Sequence of protein 1:
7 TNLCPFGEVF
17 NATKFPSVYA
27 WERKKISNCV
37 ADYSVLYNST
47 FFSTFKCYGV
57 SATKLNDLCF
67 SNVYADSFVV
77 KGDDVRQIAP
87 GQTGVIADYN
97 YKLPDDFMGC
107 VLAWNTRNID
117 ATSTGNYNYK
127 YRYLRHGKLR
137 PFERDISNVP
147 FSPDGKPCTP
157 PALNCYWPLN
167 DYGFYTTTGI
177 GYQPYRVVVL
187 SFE

Interface contacts:
Residue F51 in protein 2 is in contact with residue F51 in protein 1 (closest heavy-atom distance 3.9 Å).
Residue F51 in protein 2 is in contact with residue C53 in protein 1 (closest heavy-atom distance 2.8 Å).
Residue Y39 in protein 2 interacts with residue A58 in protein 1 (closest heavy-atom distance 3.5 Å).
Residue F48 in protein 2 interacts with residue V56 in protein 1 (closest heavy-atom distance 2.9 Å).
Residue T59 in protein 2 contacts residue N44 in protein 1 (closest heavy-atom distance 3.3 Å).
Residue F66 in protein 2 is in contact with residue L61 in protein 1 (closest heavy-atom distance 4.2 Å).
Residue T59 in protein 2 contacts residue Y39 in protein 1 (closest heavy-atom distance 3.3 Å).
Residue T59 in protein 2 is in contact with residue S40 in protein 1 (closest heavy-atom distance 4.1 Å).
Residue K52 in protein 2 interacts with residue K52 in protein 1 (closest heavy-atom distance 4.1 Å).
Residue F16 in protein 2 is in contact with residue L61 in protein 1 (closest heavy-atom distance 3.9 Å).
Residue N62 in protein 2 interacts with residue Y39 in protein 1 (closest heavy-atom distance 3.6 Å).
Residue F51 in protein 2 contacts residue L64 in protein 1 (closest heavy-atom distance 3.8 Å).
Residue V56 in protein 2 is in contact with residue F47 in protein 1 (closest heavy-atom distance 3.6 Å).
Residue C53 in protein 2 contacts residue F51 in protein 1 (closest heavy-atom distance 2.9 Å).
Residue F51 in protein 2 contacts residue L61 in protein 1 (closest heavy-atom distance 3.7 Å).
Residue S57 in protein 2 contacts residue T46 in protein 1 (closest heavy-atom distance 3.1 Å).
Residue Y39 in protein 2 interacts with residue L61 in protein 1 (closest heavy-atom distance 3.6 Å).
Residue L108 in protein 2 is in contact with residue L61 in protein 1 (closest heavy-atom distance 4.5 Å).
Residue L42 in protein 2 contacts residue A58 in protein 1 (closest heavy-atom distance 3.7 Å).
Residue A58 in protein 2 interacts with residue F48 in protein 1 (closest heavy-atom distance 3.6 Å).
Residue T46 in protein 2 contacts residue A58 in protein 1 (closest heavy-atom distance 3.0 Å).
Residue F48 in protein 2 contacts residue A58 in protein 1 (closest heavy-atom distance 3.5 Å).
Residue Y43 in protein 2 interacts with residue T59 in protein 1 (closest heavy-atom distance 3.4 Å).
Residue S57 in protein 2 contacts residue F47 in protein 1 (closest heavy-atom distance 3.7 Å).
Residue F51 in protein 2 contacts residue V56 in protein 1 (closest heavy-atom distance 3.9 Å).
Residue A58 in protein 2 interacts with residue T46 in protein 1 (closest heavy-atom distance 3.0 Å).
Residue L42 in protein 2 contacts residue T59 in protein 1 (closest heavy-atom distance 3.6 Å).
Residue Y39 in protein 2 is in contact with residue N62 in protein 1 (closest heavy-atom distance 3.6 Å).
Residue T59 in protein 2 contacts residue L42 in protein 1 (closest heavy-atom distance 3.4 Å).
Residue L61 in protein 2 is in contact with residue F48 in protein 1 (closest heavy-atom distance 4.0 Å).
Residue L64 in protein 2 interacts with residue F51 in protein 1 (closest heavy-atom distance 3.4 Å).
Residue L61 in protein 2 contacts residue F66 in protein 1 (closest heavy-atom distance 4.2 Å).
Residue K52 in protein 2 is in contact with residue F51 in protein 1 (closest heavy-atom distance 3.4 Å).
Residue F48 in protein 2 is in contact with residue L61 in protein 1 (closest heavy-atom distance 3.9 Å).
Residue T46 in protein 2 is in contact with residue V56 in protein 1 (closest heavy-atom distance 4.2 Å).
Residue F47 in protein 2 contacts residue V56 in protein 1 (closest heavy-atom distance 3.6 Å).
Residue L61 in protein 2 is in contact with residue L108 in protein 1 (closest heavy-atom distance 4.4 Å).
Residue F48 in protein 2 contacts residue S57 in protein 1 (closest heavy-atom distance 3.6 Å).
Residue C65 in protein 2 interacts with residue C65 in protein 1 (closest heavy-atom distance 3.3 Å).
Residue L61 in protein 2 interacts with residue F16 in protein 1 (closest heavy-atom distance 4.3 Å).
Residue G55 in protein 2 contacts residue F47 in protein 1 (closest heavy-atom distance 4.2 Å).
Residue Y39 in protein 2 contacts residue T59 in protein 1 (closest heavy-atom distance 3.5 Å).
Residue A58 in protein 2 interacts with residue L42 in protein 1 (closest heavy-atom distance 3.6 Å).
Residue V56 in protein 2 interacts with residue T46 in protein 1 (closest heavy-atom distance 4.4 Å).
Residue V56 in protein 2 is in contact with residue F48 in protein 1 (closest heavy-atom distance 3.0 Å).
Residue L61 in protein 2 interacts with residue L42 in protein 1 (closest heavy-atom distance 4.5 Å).
Residue F66 in protein 2 is in contact with residue L64 in protein 1 (closest heavy-atom distance 4.6 Å).
Residue L61 in protein 2 interacts with residue F51 in protein 1 (closest heavy-atom distance 3.8 Å).
Residue L61 in protein 2 interacts with residue Y39 in protein 1 (closest heavy-atom distance 3.6 Å).
Residue T59 in protein 2 contacts residue Y43 in protein 1 (closest heavy-atom distance 3.6 Å).
Residue N44 in protein 2 interacts with residue T59 in protein 1 (closest heavy-atom distance 4.0 Å).
Residue A58 in protein 2 interacts with residue Y43 in protein 1 (closest heavy-atom distance 3.9 Å).
Residue T46 in protein 2 interacts with residue S57 in protein 1 (closest heavy-atom distance 3.0 Å).
Residue F16 in protein 2 contacts residue A58 in protein 1 (closest heavy-atom distance 4.6 Å).
Residue F51 in protein 2 is in contact with residue K52 in protein 1 (closest heavy-atom distance 3.4 Å).
Residue V56 in protein 2 interacts with residue F51 in protein 1 (closest heavy-atom distance 4.0 Å).
Residue F47 in protein 2 interacts with residue S57 in protein 1 (closest heavy-atom distance 3.7 Å).
Residue A58 in protein 2 interacts with residue Y39 in protein 1 (closest heavy-atom distance 3.5 Å).
Residue L64 in protein 2 contacts residue L64 in protein 1 (closest heavy-atom distance 3.3 Å).
Residue S57 in protein 2 is in contact with residue F48 in protein 1 (closest heavy-atom distance 3.7 Å).

Sequence of protein 2:
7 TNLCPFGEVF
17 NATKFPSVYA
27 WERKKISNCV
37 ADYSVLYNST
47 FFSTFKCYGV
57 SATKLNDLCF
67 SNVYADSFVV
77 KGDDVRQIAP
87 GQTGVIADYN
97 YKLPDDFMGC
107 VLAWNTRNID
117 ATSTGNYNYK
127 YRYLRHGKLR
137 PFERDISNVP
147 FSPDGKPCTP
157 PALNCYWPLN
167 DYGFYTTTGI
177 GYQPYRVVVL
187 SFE

These two protein chains interact to form a complex.